Sequence of protein 1:
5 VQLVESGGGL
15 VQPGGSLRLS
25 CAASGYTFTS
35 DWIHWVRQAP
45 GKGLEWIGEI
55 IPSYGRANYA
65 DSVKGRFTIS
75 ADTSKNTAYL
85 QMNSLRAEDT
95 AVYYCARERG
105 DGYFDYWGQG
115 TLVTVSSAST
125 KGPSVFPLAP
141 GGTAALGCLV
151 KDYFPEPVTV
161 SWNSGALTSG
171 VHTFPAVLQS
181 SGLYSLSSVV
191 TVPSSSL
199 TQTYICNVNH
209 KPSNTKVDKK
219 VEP

Interface contacts:
Residue N62 in protein 1 is in contact with residue G28 in protein 2 (closest heavy-atom distance 3.4 Å).
Residue R60 in protein 1 contacts residue L24 in protein 2 (closest heavy-atom distance 4.6 Å).
Residue G104 in protein 1 is in contact with residue T36 in protein 2 (closest heavy-atom distance 3.2 Å).
Residue W36 in protein 1 interacts with residue Y37 in protein 2 (closest heavy-atom distance 2.8 Å).
Residue G104 in protein 1 is in contact with residue R27 in protein 2 (closest heavy-atom distance 4.0 Å).
Residue S34 in protein 1 contacts residue Y20 in protein 2 (closest heavy-atom distance 3.5 Å).
Residue I55 in protein 1 interacts with residue Y20 in protein 2 (closest heavy-atom distance 4.2 Å).
Residue Y58 in protein 1 interacts with residue L24 in protein 2 (closest heavy-atom distance 4.3 Å).
Residue R103 in protein 1 is in contact with residue Y37 in protein 2 (closest heavy-atom distance 4.4 Å).
Residue H38 in protein 1 is in contact with residue R27 in protein 2 (closest heavy-atom distance 4.6 Å).
Residue W36 in protein 1 contacts residue L24 in protein 2 (closest heavy-atom distance 4.1 Å).
Residue Y58 in protein 1 contacts residue Y20 in protein 2 (closest heavy-atom distance 3.3 Å).
Residue E102 in protein 1 interacts with residue R27 in protein 2 (closest heavy-atom distance 3.4 Å).
Residue S57 in protein 1 contacts residue Y20 in protein 2 (closest heavy-atom distance 3.5 Å).
Residue I55 in protein 1 contacts residue Y37 in protein 2 (closest heavy-atom distance 4.2 Å).
Residue D105 in protein 1 is in contact with residue R27 in protein 2 (closest heavy-atom distance 4.9 Å).
Residue S34 in protein 1 contacts residue Y37 in protein 2 (closest heavy-atom distance 3.8 Å).
Residue D105 in protein 1 is in contact with residue P38 in protein 2 (closest heavy-atom distance 4.7 Å).
Residue W36 in protein 1 interacts with residue V23 in protein 2 (closest heavy-atom distance 3.9 Å).
Residue W36 in protein 1 interacts with residue R27 in protein 2 (closest heavy-atom distance 3.6 Å).
Residue E53 in protein 1 is in contact with residue G28 in protein 2 (closest heavy-atom distance 4.1 Å).
Residue N62 in protein 1 is in contact with residue R27 in protein 2 (closest heavy-atom distance 3.6 Å).
Residue I55 in protein 1 interacts with residue L24 in protein 2 (closest heavy-atom distance 3.4 Å).
Residue G106 in protein 1 contacts residue T36 in protein 2 (closest heavy-atom distance 4.8 Å).
Residue T33 in protein 1 is in contact with residue Y20 in protein 2 (closest heavy-atom distance 4.0 Å).
Residue G104 in protein 1 is in contact with residue P38 in protein 2 (closest heavy-atom distance 3.5 Å).
Residue D105 in protein 1 interacts with residue T36 in protein 2 (closest heavy-atom distance 4.1 Å).
Residue G104 in protein 1 contacts residue Y37 in protein 2 (closest heavy-atom distance 3.1 Å).
Residue E53 in protein 1 contacts residue R27 in protein 2 (closest heavy-atom distance 3.4 Å).

Sequence of protein 2:
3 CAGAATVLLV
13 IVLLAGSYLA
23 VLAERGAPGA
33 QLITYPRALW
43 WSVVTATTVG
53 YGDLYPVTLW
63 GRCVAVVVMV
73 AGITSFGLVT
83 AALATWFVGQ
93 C

The following describes two proteins that form a bound complex.